Residue-level contacts at the interface:
Residue Y593 in chain B interacts with residue T4 in chain A (closest heavy-atom distance 3.1 Å).
Residue N552 in chain B interacts with residue A1 in chain A (closest heavy-atom distance 3.3 Å).
Residue S575 in chain B interacts with residue A1 in chain A (closest heavy-atom distance 3.6 Å).
Residue Q607 in chain B contacts residue A1 in chain A (closest heavy-atom distance 4.8 Å).
Residue S573 in chain B is in contact with residue T6 in chain A (closest heavy-atom distance 4.9 Å).
Residue N600 in chain B contacts residue R8 in chain A (closest heavy-atom distance 3.2 Å).
Residue T595 in chain B interacts with residue R8 in chain A (closest heavy-atom distance 4.4 Å).
Residue H571 in chain B contacts residue R8 in chain A (closest heavy-atom distance 3.4 Å).
Residue H571 in chain B contacts residue Y10 in chain A (closest heavy-atom distance 4.6 Å).
Residue Y593 in chain B contacts residue T6 in chain A (closest heavy-atom distance 3.8 Å).
Residue S577 in chain B contacts residue A1 in chain A (closest heavy-atom distance 4.1 Å).

This data describes a binding interaction between two proteins.

Sequence of chain A:
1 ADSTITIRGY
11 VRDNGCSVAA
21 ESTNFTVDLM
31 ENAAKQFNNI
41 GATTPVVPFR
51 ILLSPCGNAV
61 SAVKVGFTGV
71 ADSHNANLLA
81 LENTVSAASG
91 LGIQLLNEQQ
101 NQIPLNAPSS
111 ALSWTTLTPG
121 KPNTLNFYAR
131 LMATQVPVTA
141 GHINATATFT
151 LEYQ

Sequence of chain B:
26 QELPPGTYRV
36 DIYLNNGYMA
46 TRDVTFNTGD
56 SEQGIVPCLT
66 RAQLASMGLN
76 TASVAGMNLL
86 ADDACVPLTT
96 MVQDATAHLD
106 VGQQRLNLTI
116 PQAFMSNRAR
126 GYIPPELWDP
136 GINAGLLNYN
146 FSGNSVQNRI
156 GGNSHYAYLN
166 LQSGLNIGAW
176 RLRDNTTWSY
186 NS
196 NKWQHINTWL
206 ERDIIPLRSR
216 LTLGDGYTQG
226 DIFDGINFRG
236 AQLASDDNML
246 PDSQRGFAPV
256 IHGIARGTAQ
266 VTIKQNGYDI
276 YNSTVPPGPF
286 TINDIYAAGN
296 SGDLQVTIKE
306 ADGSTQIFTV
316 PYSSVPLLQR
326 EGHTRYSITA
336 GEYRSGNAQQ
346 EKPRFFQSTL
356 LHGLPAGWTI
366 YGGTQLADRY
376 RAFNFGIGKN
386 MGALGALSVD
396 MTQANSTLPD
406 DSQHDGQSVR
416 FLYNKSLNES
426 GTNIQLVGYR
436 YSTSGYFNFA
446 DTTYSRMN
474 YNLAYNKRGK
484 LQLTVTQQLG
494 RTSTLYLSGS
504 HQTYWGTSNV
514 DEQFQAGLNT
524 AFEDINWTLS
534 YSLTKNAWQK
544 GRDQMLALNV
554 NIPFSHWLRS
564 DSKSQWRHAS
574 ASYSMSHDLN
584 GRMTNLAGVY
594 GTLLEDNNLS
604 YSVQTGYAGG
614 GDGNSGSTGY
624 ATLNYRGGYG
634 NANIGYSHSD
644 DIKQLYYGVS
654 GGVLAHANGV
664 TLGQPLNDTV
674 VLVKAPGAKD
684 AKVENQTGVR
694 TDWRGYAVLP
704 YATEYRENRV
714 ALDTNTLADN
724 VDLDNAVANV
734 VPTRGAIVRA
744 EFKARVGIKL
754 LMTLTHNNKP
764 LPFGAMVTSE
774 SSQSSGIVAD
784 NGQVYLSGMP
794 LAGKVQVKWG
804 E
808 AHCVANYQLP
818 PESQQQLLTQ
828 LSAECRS